The following describes two proteins that form a bound complex.

Sequence of protein 2:
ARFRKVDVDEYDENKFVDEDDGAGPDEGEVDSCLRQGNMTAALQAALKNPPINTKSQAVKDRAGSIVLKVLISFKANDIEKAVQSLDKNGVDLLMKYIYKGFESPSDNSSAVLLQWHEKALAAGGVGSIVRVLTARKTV

Interface contacts:
Residue A14 in protein 1 contacts residue V138 in protein 2 (closest heavy-atom distance 3.7 Å).
Residue N56 in protein 1 contacts residue S122 in protein 2 (closest heavy-atom distance 4.1 Å).
Residue E57 in protein 1 is in contact with residue P117 in protein 2 (closest heavy-atom distance 4.2 Å).
Residue T52 in protein 1 is in contact with residue E115 in protein 2 (closest heavy-atom distance 4.2 Å).
Residue Y8 in protein 1 interacts with residue L126 in protein 2 (closest heavy-atom distance 3.9 Å).
Residue A18 in protein 1 interacts with residue L145 in protein 2 (closest heavy-atom distance 3.9 Å).
Residue Q49 in protein 1 interacts with residue A147 in protein 2 (closest heavy-atom distance 3.2 Å).
Residue T15 in protein 1 is in contact with residue I141 in protein 2 (closest heavy-atom distance 4.3 Å).
Residue V51 in protein 1 interacts with residue L145 in protein 2 (closest heavy-atom distance 3.8 Å).
Residue A18 in protein 1 is in contact with residue V142 in protein 2 (closest heavy-atom distance 3.9 Å).
Residue P50 in protein 1 contacts residue E115 in protein 2 (closest heavy-atom distance 4.6 Å).
Residue I53 in protein 1 contacts residue Y111 in protein 2 (closest heavy-atom distance 4.0 Å).
Residue L48 in protein 1 is in contact with residue L145 in protein 2 (closest heavy-atom distance 3.5 Å).
Residue A11 in protein 1 is in contact with residue Y111 in protein 2 (closest heavy-atom distance 4.5 Å).
Residue L47 in protein 1 contacts residue R148 in protein 2 (closest heavy-atom distance 3.2 Å).
Residue P7 in protein 1 is in contact with residue L126 in protein 2 (closest heavy-atom distance 3.7 Å).
Residue A11 in protein 1 contacts residue H129 in protein 2 (closest heavy-atom distance 3.6 Å).
Residue R55 in protein 1 interacts with residue S122 in protein 2 (closest heavy-atom distance 3.5 Å).
Residue E45 in protein 1 contacts residue F24 in protein 2 (closest heavy-atom distance 3.5 Å).
Residue A11 in protein 1 contacts residue L126 in protein 2 (closest heavy-atom distance 3.8 Å).
Residue V51 in protein 1 interacts with residue V144 in protein 2 (closest heavy-atom distance 3.7 Å).
Residue S54 in protein 1 is in contact with residue P117 in protein 2 (closest heavy-atom distance 3.7 Å).
Residue Q49 in protein 1 interacts with residue T150 in protein 2 (closest heavy-atom distance 4.5 Å).
Residue Q49 in protein 1 contacts residue T146 in protein 2 (closest heavy-atom distance 5.0 Å).
Residue P7 in protein 1 contacts residue Q127 in protein 2 (closest heavy-atom distance 4.0 Å).
Residue T4 in protein 1 contacts residue L126 in protein 2 (closest heavy-atom distance 3.5 Å).
Residue R55 in protein 1 contacts residue L126 in protein 2 (closest heavy-atom distance 4.2 Å).
Residue T52 in protein 1 contacts residue Y111 in protein 2 (closest heavy-atom distance 3.6 Å).
Residue A14 in protein 1 interacts with residue H129 in protein 2 (closest heavy-atom distance 4.3 Å).
Residue Q49 in protein 1 contacts residue R148 in protein 2 (closest heavy-atom distance 4.9 Å).
Residue I53 in protein 1 is in contact with residue L126 in protein 2 (closest heavy-atom distance 4.3 Å).
Residue T4 in protein 1 interacts with residue A123 in protein 2 (closest heavy-atom distance 4.4 Å).
Residue T15 in protein 1 interacts with residue H129 in protein 2 (closest heavy-atom distance 4.4 Å).
Residue V51 in protein 1 interacts with residue Y111 in protein 2 (closest heavy-atom distance 3.7 Å).
Residue A14 in protein 1 contacts residue I141 in protein 2 (closest heavy-atom distance 3.8 Å).
Residue Q49 in protein 1 contacts residue L145 in protein 2 (closest heavy-atom distance 2.7 Å).
Residue T52 in protein 1 interacts with residue F114 in protein 2 (closest heavy-atom distance 3.1 Å).
Residue Q49 in protein 1 contacts residue V144 in protein 2 (closest heavy-atom distance 3.5 Å).
Residue S54 in protein 1 is in contact with residue F114 in protein 2 (closest heavy-atom distance 2.6 Å).
Residue A14 in protein 1 is in contact with residue L133 in protein 2 (closest heavy-atom distance 3.6 Å).
Residue A18 in protein 1 contacts residue V138 in protein 2 (closest heavy-atom distance 3.8 Å).
Residue T15 in protein 1 interacts with residue Y111 in protein 2 (closest heavy-atom distance 2.7 Å).
Residue A18 in protein 1 contacts residue I141 in protein 2 (closest heavy-atom distance 3.7 Å).
Residue R55 in protein 1 contacts residue A123 in protein 2 (closest heavy-atom distance 4.4 Å).
Residue E45 in protein 1 contacts residue R148 in protein 2 (closest heavy-atom distance 4.0 Å).
Residue T15 in protein 1 interacts with residue L145 in protein 2 (closest heavy-atom distance 4.8 Å).
Residue S54 in protein 1 is in contact with residue L126 in protein 2 (closest heavy-atom distance 4.0 Å).
Residue V29 in protein 1 contacts residue D17 in protein 2 (closest heavy-atom distance 4.9 Å).
Residue Q17 in protein 1 interacts with residue V138 in protein 2 (closest heavy-atom distance 3.8 Å).
Residue A11 in protein 1 interacts with residue F114 in protein 2 (closest heavy-atom distance 5.0 Å).
Residue K44 in protein 1 is in contact with residue R148 in protein 2 (closest heavy-atom distance 3.3 Å).
Residue N56 in protein 1 interacts with residue P117 in protein 2 (closest heavy-atom distance 3.9 Å).
Residue S54 in protein 1 interacts with residue S122 in protein 2 (closest heavy-atom distance 2.8 Å).
Residue S54 in protein 1 interacts with residue E115 in protein 2 (closest heavy-atom distance 4.7 Å).
Residue A19 in protein 1 is in contact with residue L145 in protein 2 (closest heavy-atom distance 3.9 Å).
Residue I53 in protein 1 contacts residue F114 in protein 2 (closest heavy-atom distance 3.9 Å).
Residue L48 in protein 1 is in contact with residue T146 in protein 2 (closest heavy-atom distance 3.2 Å).

Sequence of protein 1:
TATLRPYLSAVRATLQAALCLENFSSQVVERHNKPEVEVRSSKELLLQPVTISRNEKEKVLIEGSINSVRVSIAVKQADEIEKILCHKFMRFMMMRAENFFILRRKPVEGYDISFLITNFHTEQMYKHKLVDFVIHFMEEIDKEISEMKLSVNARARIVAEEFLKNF